Sequence of the second protein:
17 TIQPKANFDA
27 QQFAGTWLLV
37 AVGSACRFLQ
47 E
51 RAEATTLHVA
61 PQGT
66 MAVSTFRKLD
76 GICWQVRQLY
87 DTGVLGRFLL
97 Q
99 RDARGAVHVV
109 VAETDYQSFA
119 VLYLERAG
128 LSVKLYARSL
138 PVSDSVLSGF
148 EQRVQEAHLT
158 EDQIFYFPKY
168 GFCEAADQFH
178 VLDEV

Residue-level contacts at the interface:
Residue R319 in the first protein interacts with residue D180 in the second protein (closest heavy-atom distance 3.8 Å).
Residue C69 in the first protein contacts residue F44 in the second protein (closest heavy-atom distance 4.5 Å).
Residue T68 in the first protein contacts residue S129 in the second protein (closest heavy-atom distance 3.0 Å).
Residue A96 in the first protein interacts with residue F176 in the second protein (closest heavy-atom distance 3.8 Å).
Residue L72 in the first protein interacts with residue L179 in the second protein (closest heavy-atom distance 4.4 Å).
Residue L63 in the first protein interacts with residue L179 in the second protein (closest heavy-atom distance 3.5 Å).
Residue Y65 in the first protein interacts with residue R72 in the second protein (closest heavy-atom distance 4.7 Å).
Residue R319 in the first protein interacts with residue R82 in the second protein (closest heavy-atom distance 4.6 Å).
Residue S67 in the first protein interacts with residue Y85 in the second protein (closest heavy-atom distance 4.1 Å).
Residue Y74 in the first protein interacts with residue D75 in the second protein (closest heavy-atom distance 4.5 Å).
Residue Y65 in the first protein interacts with residue L179 in the second protein (closest heavy-atom distance 3.9 Å).
Residue A96 in the first protein contacts residue D174 in the second protein (closest heavy-atom distance 3.4 Å).
Residue C69 in the first protein is in contact with residue C42 in the second protein (closest heavy-atom distance 2.1 Å).
Residue E70 in the first protein is in contact with residue K131 in the second protein (closest heavy-atom distance 2.6 Å).
Residue L63 in the first protein contacts residue W79 in the second protein (closest heavy-atom distance 3.4 Å).
Residue V171 in the first protein contacts residue F176 in the second protein (closest heavy-atom distance 4.3 Å).
Residue R64 in the first protein contacts residue L179 in the second protein (closest heavy-atom distance 4.0 Å).
Residue L72 in the first protein contacts residue L74 in the second protein (closest heavy-atom distance 3.3 Å).
Residue T68 in the first protein is in contact with residue K131 in the second protein (closest heavy-atom distance 4.2 Å).
Residue Y65 in the first protein is in contact with residue E181 in the second protein (closest heavy-atom distance 4.3 Å).
Residue Y318 in the first protein is in contact with residue Q175 in the second protein (closest heavy-atom distance 3.7 Å).
Residue Y74 in the first protein interacts with residue W79 in the second protein (closest heavy-atom distance 4.1 Å).
Residue L72 in the first protein is in contact with residue W79 in the second protein (closest heavy-atom distance 4.1 Å).
Residue D97 in the first protein contacts residue F176 in the second protein (closest heavy-atom distance 3.8 Å).
Residue R71 in the first protein is in contact with residue F44 in the second protein (closest heavy-atom distance 3.8 Å).
Residue C69 in the first protein interacts with residue L45 in the second protein (closest heavy-atom distance 3.6 Å).
Residue Y65 in the first protein interacts with residue K131 in the second protein (closest heavy-atom distance 4.4 Å).
Residue T68 in the first protein is in contact with residue L122 in the second protein (closest heavy-atom distance 3.8 Å).
Residue R319 in the first protein contacts residue V178 in the second protein (closest heavy-atom distance 2.9 Å).
Residue L72 in the first protein interacts with residue K73 in the second protein (closest heavy-atom distance 4.2 Å).
Residue E70 in the first protein is in contact with residue Y133 in the second protein (closest heavy-atom distance 3.8 Å).
Residue L63 in the first protein contacts residue L74 in the second protein (closest heavy-atom distance 3.4 Å).
Residue D97 in the first protein interacts with residue D174 in the second protein (closest heavy-atom distance 2.7 Å).
Residue G322 in the first protein contacts residue F176 in the second protein (closest heavy-atom distance 3.9 Å).
Residue E70 in the first protein contacts residue T55 in the second protein (closest heavy-atom distance 3.9 Å).
Residue E70 in the first protein contacts residue L35 in the second protein (closest heavy-atom distance 3.6 Å).
Residue L72 in the first protein interacts with residue V81 in the second protein (closest heavy-atom distance 4.1 Å).
Residue T68 in the first protein contacts residue V38 in the second protein (closest heavy-atom distance 4.1 Å).
Residue Y65 in the first protein interacts with residue Q83 in the second protein (closest heavy-atom distance 3.8 Å).
Residue A96 in the first protein contacts residue H177 in the second protein (closest heavy-atom distance 4.6 Å).
Residue L72 in the first protein is in contact with residue R72 in the second protein (closest heavy-atom distance 3.5 Å).
Residue S67 in the first protein contacts residue Q83 in the second protein (closest heavy-atom distance 4.3 Å).
Residue T68 in the first protein contacts residue S40 in the second protein (closest heavy-atom distance 4.3 Å).
Residue T68 in the first protein contacts residue V105 in the second protein (closest heavy-atom distance 3.7 Å).
Residue L95 in the first protein contacts residue H177 in the second protein (closest heavy-atom distance 3.0 Å).
Residue S67 in the first protein is in contact with residue L96 in the second protein (closest heavy-atom distance 4.2 Å).
Residue Y65 in the first protein interacts with residue V81 in the second protein (closest heavy-atom distance 3.8 Å).
Residue Y74 in the first protein contacts residue L74 in the second protein (closest heavy-atom distance 3.6 Å).
Residue R319 in the first protein contacts residue Q175 in the second protein (closest heavy-atom distance 3.2 Å).
Residue D97 in the first protein contacts residue Q175 in the second protein (closest heavy-atom distance 2.7 Å).
Residue E70 in the first protein is in contact with residue V38 in the second protein (closest heavy-atom distance 4.0 Å).
Residue S67 in the first protein is in contact with residue L122 in the second protein (closest heavy-atom distance 3.2 Å).
Residue L95 in the first protein contacts residue F176 in the second protein (closest heavy-atom distance 3.5 Å).
Residue S67 in the first protein contacts residue K131 in the second protein (closest heavy-atom distance 2.5 Å).
Residue T68 in the first protein contacts residue C42 in the second protein (closest heavy-atom distance 4.0 Å).
Residue Y318 in the first protein contacts residue F176 in the second protein (closest heavy-atom distance 4.2 Å).
Residue E70 in the first protein interacts with residue F164 in the second protein (closest heavy-atom distance 3.9 Å).
Residue Y65 in the first protein interacts with residue T70 in the second protein (closest heavy-atom distance 3.7 Å).
Residue E70 in the first protein interacts with residue R72 in the second protein (closest heavy-atom distance 3.0 Å).
Residue R71 in the first protein contacts residue R72 in the second protein (closest heavy-atom distance 4.4 Å).

Sequence of the first protein:
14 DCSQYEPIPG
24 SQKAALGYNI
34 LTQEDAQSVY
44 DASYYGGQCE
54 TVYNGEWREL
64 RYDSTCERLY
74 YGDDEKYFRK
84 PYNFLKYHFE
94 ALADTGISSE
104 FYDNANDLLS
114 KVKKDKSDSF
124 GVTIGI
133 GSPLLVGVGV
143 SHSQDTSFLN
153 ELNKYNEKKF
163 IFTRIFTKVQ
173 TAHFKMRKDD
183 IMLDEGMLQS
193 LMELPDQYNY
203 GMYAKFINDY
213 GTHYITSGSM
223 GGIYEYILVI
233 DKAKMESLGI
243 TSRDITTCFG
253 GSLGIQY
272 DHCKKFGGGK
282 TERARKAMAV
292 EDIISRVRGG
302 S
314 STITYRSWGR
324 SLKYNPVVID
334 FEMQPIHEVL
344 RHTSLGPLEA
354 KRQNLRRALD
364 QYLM

These two protein chains interact to form a complex.